Sequence of protein 2:
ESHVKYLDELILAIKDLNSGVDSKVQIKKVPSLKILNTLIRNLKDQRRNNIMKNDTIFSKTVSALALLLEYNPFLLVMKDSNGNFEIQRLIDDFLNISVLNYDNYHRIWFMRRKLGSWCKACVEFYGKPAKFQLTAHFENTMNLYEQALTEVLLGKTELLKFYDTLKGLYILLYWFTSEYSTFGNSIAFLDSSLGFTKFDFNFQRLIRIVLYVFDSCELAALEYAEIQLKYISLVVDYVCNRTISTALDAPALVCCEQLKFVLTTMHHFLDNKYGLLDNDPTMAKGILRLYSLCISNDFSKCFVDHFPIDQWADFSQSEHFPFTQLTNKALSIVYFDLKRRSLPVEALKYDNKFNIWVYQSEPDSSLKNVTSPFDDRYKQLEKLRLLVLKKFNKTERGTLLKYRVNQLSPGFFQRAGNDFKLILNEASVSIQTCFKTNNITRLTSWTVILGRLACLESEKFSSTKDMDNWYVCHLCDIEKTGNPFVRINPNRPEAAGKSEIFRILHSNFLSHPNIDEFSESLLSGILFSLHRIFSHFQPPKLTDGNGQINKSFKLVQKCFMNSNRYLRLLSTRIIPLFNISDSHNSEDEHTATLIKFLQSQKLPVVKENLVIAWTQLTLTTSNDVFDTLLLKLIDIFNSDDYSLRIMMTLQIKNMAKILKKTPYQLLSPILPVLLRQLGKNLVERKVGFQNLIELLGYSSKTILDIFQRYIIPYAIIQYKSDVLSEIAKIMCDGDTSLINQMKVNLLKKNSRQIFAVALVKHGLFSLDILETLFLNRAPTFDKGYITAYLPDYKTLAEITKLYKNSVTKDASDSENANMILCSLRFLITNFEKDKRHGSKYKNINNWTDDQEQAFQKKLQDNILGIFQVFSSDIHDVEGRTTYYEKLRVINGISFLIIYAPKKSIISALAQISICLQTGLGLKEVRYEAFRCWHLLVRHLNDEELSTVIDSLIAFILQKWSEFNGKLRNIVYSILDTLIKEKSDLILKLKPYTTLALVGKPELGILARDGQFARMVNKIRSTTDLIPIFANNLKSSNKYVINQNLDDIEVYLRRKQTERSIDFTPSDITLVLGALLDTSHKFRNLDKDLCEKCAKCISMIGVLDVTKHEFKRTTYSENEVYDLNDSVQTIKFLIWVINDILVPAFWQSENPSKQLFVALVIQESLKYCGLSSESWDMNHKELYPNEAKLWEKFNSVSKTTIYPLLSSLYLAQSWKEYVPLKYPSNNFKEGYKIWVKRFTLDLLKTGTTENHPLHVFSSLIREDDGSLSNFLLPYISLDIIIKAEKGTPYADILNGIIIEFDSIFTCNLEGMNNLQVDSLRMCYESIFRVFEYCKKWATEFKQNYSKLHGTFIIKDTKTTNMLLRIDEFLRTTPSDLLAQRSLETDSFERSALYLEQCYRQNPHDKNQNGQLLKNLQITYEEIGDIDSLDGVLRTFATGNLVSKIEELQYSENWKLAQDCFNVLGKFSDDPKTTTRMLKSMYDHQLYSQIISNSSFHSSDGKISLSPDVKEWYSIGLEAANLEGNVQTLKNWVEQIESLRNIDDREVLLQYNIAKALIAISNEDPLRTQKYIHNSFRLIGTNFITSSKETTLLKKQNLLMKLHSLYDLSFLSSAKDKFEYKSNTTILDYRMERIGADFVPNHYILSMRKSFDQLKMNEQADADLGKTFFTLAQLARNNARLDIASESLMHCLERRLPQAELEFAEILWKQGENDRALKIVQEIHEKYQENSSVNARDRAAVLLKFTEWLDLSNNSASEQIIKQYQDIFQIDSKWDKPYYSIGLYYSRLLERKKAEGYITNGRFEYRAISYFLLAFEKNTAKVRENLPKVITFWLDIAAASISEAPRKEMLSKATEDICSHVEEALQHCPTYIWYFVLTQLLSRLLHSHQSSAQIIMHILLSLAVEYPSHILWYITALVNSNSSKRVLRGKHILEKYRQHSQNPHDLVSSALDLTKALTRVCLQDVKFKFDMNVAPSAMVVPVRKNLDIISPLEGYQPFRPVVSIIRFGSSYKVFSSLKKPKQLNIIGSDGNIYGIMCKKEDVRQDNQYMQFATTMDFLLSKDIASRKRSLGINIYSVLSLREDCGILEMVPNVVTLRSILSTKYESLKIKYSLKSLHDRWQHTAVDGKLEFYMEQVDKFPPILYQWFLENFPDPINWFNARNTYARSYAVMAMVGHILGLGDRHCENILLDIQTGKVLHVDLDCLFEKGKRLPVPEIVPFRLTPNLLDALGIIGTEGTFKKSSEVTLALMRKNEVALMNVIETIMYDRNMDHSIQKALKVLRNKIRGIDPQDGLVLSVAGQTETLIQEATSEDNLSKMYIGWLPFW

Interface contacts:
Residue D2334 in protein 2 is in contact with residue S1779 in protein 1 (closest heavy-atom distance 3.5 Å).
Residue K1814 in protein 2 interacts with residue D2334 in protein 1 (closest heavy-atom distance 3.3 Å).
Residue G2342 in protein 2 is in contact with residue N1776 in protein 1 (closest heavy-atom distance 3.4 Å).
Residue E1715 in protein 2 interacts with residue F1489 in protein 1 (closest heavy-atom distance 3.6 Å).
Residue N1775 in protein 2 contacts residue S2339 in protein 1 (closest heavy-atom distance 2.9 Å).
Residue L1478 in protein 2 contacts residue Q1732 in protein 1 (closest heavy-atom distance 3.6 Å).
Residue D1736 in protein 2 is in contact with residue A2341 in protein 1 (closest heavy-atom distance 3.4 Å).
Residue N1475 in protein 2 interacts with residue Q1732 in protein 1 (closest heavy-atom distance 3.7 Å).
Residue N1776 in protein 2 interacts with residue G2342 in protein 1 (closest heavy-atom distance 3.5 Å).
Residue F1725 in protein 2 contacts residue L1463 in protein 1 (closest heavy-atom distance 3.7 Å).
Residue L1470 in protein 2 contacts residue L1729 in protein 1 (closest heavy-atom distance 3.7 Å).
Residue L1486 in protein 2 contacts residue M1711 in protein 1 (closest heavy-atom distance 3.6 Å).
Residue L2338 in protein 2 is in contact with residue N1775 in protein 1 (closest heavy-atom distance 3.3 Å).
Residue N1776 in protein 2 contacts residue S2339 in protein 1 (closest heavy-atom distance 3.6 Å).
Residue S1521 in protein 2 interacts with residue S1521 in protein 1 (closest heavy-atom distance 3.6 Å).
Residue R1737 in protein 2 interacts with residue E1469 in protein 1 (closest heavy-atom distance 2.7 Å).
Residue A2341 in protein 2 is in contact with residue D1736 in protein 1 (closest heavy-atom distance 3.3 Å).
Residue R1737 in protein 2 contacts residue L1470 in protein 1 (closest heavy-atom distance 3.3 Å).
Residue V2337 in protein 2 is in contact with residue N1775 in protein 1 (closest heavy-atom distance 2.7 Å).
Residue L2336 in protein 2 interacts with residue R1813 in protein 1 (closest heavy-atom distance 3.3 Å).
Residue D1522 in protein 2 interacts with residue S1521 in protein 1 (closest heavy-atom distance 2.9 Å).
Residue V2337 in protein 2 is in contact with residue R1813 in protein 1 (closest heavy-atom distance 3.3 Å).
Residue L1470 in protein 2 contacts residue R1737 in protein 1 (closest heavy-atom distance 3.4 Å).
Residue E1469 in protein 2 is in contact with residue R1737 in protein 1 (closest heavy-atom distance 2.6 Å).
Residue N1775 in protein 2 contacts residue L2338 in protein 1 (closest heavy-atom distance 3.3 Å).
Residue K1740 in protein 2 contacts residue T1460 in protein 1 (closest heavy-atom distance 3.5 Å).
Residue S1779 in protein 2 interacts with residue D2334 in protein 1 (closest heavy-atom distance 3.5 Å).
Residue T1460 in protein 2 interacts with residue E1744 in protein 1 (closest heavy-atom distance 3.3 Å).
Residue D1704 in protein 2 contacts residue D1481 in protein 1 (closest heavy-atom distance 3.4 Å).
Residue D1481 in protein 2 interacts with residue E1708 in protein 1 (closest heavy-atom distance 3.7 Å).
Residue D1522 in protein 2 interacts with residue D1522 in protein 1 (closest heavy-atom distance 3.4 Å).
Residue S2339 in protein 2 interacts with residue N1775 in protein 1 (closest heavy-atom distance 2.8 Å).
Residue K1740 in protein 2 is in contact with residue R1456 in protein 1 (closest heavy-atom distance 3.6 Å).
Residue V1485 in protein 2 interacts with residue M1711 in protein 1 (closest heavy-atom distance 3.6 Å).
Residue I1467 in protein 2 contacts residue M1711 in protein 1 (closest heavy-atom distance 3.6 Å).
Residue Q2333 in protein 2 interacts with residue E1780 in protein 1 (closest heavy-atom distance 3.0 Å).
Residue L1463 in protein 2 is in contact with residue F1725 in protein 1 (closest heavy-atom distance 3.6 Å).
Residue T1460 in protein 2 contacts residue K1740 in protein 1 (closest heavy-atom distance 3.5 Å).
Residue R1813 in protein 2 interacts with residue L2336 in protein 1 (closest heavy-atom distance 3.4 Å).
Residue Q1732 in protein 2 contacts residue L1478 in protein 1 (closest heavy-atom distance 3.6 Å).
Residue D2334 in protein 2 is in contact with residue K1814 in protein 1 (closest heavy-atom distance 3.3 Å).
Residue F1489 in protein 2 contacts residue E1715 in protein 1 (closest heavy-atom distance 3.5 Å).
Residue L1463 in protein 2 interacts with residue I1741 in protein 1 (closest heavy-atom distance 3.6 Å).
Residue D1452 in protein 2 interacts with residue R1737 in protein 1 (closest heavy-atom distance 3.7 Å).
Residue M1711 in protein 2 interacts with residue L1486 in protein 1 (closest heavy-atom distance 3.7 Å).
Residue M1711 in protein 2 interacts with residue V1485 in protein 1 (closest heavy-atom distance 3.6 Å).
Residue R1456 in protein 2 is in contact with residue K1740 in protein 1 (closest heavy-atom distance 3.5 Å).
Residue S2339 in protein 2 is in contact with residue N1776 in protein 1 (closest heavy-atom distance 3.5 Å).
Residue E1780 in protein 2 contacts residue Q2333 in protein 1 (closest heavy-atom distance 3.1 Å).
Residue S1521 in protein 2 is in contact with residue D1522 in protein 1 (closest heavy-atom distance 2.9 Å).
Residue L2338 in protein 2 contacts residue S1777 in protein 1 (closest heavy-atom distance 3.4 Å).
Residue N1775 in protein 2 contacts residue V2337 in protein 1 (closest heavy-atom distance 2.7 Å).
Residue I1741 in protein 2 is in contact with residue L1463 in protein 1 (closest heavy-atom distance 3.6 Å).
Residue L1463 in protein 2 is in contact with residue L1714 in protein 1 (closest heavy-atom distance 3.7 Å).
Residue D1481 in protein 2 interacts with residue S1707 in protein 1 (closest heavy-atom distance 3.4 Å).
Residue S1707 in protein 2 contacts residue D1481 in protein 1 (closest heavy-atom distance 3.5 Å).
Residue R1813 in protein 2 interacts with residue V2337 in protein 1 (closest heavy-atom distance 3.4 Å).
Residue E1744 in protein 2 contacts residue T1460 in protein 1 (closest heavy-atom distance 3.4 Å).
Residue D1481 in protein 2 is in contact with residue D1704 in protein 1 (closest heavy-atom distance 3.3 Å).
Residue S1777 in protein 2 is in contact with residue L2338 in protein 1 (closest heavy-atom distance 3.5 Å).

These two protein chains interact to form a complex.

Sequence of protein 1:
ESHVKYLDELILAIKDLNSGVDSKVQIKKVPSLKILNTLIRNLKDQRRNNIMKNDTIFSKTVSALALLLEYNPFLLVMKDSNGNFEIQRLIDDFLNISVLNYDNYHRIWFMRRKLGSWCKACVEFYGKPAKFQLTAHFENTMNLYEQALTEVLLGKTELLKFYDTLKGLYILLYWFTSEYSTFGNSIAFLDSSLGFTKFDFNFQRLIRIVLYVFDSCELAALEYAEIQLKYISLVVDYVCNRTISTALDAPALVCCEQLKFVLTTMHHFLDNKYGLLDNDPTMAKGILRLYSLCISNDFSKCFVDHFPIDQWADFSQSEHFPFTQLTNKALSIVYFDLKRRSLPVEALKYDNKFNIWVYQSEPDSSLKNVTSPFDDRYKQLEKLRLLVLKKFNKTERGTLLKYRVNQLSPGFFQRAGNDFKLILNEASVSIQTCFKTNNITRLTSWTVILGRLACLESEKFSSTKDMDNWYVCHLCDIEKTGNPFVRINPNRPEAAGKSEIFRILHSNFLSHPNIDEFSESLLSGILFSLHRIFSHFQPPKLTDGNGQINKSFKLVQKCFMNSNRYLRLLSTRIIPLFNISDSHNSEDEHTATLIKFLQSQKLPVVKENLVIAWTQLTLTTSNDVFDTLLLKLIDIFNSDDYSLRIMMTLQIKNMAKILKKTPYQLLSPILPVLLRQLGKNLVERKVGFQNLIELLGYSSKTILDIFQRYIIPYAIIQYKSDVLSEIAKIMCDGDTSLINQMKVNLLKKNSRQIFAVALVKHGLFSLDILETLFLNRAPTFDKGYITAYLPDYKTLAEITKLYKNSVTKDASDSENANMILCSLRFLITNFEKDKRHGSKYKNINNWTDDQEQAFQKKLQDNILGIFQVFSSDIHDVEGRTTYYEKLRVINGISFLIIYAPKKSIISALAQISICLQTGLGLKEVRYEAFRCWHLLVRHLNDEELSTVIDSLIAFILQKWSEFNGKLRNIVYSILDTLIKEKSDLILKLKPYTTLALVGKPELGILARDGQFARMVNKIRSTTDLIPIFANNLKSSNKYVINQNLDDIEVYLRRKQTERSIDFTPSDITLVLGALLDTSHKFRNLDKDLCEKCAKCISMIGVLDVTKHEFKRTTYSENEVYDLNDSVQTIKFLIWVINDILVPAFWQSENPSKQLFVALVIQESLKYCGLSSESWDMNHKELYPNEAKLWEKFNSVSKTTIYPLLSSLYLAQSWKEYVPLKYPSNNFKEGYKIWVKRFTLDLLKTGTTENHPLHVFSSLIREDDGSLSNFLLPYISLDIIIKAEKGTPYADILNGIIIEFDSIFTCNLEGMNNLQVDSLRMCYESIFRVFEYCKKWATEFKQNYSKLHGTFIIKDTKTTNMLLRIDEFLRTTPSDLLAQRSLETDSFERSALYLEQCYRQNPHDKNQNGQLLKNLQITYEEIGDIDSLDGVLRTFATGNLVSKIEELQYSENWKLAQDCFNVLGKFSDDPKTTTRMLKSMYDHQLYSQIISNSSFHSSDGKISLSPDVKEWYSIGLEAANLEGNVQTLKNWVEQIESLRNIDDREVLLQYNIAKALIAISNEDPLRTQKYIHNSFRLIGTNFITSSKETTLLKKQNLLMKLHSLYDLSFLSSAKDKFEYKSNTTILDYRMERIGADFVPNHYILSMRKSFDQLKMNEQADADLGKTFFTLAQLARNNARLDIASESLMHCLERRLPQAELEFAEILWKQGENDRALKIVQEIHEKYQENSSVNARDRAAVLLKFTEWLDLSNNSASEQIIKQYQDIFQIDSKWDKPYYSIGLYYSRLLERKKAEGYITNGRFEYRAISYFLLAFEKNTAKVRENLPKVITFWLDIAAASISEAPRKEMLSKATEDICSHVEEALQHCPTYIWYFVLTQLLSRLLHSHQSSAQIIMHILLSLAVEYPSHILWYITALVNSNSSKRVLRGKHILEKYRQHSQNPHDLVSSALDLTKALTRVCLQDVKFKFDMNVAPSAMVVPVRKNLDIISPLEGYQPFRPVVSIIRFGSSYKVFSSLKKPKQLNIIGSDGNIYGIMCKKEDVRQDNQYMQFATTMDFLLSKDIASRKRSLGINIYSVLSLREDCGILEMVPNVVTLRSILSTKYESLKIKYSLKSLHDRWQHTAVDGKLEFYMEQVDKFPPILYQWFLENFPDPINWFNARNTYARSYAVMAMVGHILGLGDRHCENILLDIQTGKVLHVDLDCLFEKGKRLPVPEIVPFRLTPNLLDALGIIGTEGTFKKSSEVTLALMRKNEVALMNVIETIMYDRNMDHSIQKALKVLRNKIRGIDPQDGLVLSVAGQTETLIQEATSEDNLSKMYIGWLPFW